Interface contacts:
Residue L31 in the second protein contacts residue L31 in the first protein (closest heavy-atom distance 3.6 Å).
Residue S54 in the second protein interacts with residue L31 in the first protein (closest heavy-atom distance 3.0 Å).
Residue D32 in the second protein contacts residue S58 in the first protein (closest heavy-atom distance 2.7 Å).
Residue V21 in the second protein contacts residue A65 in the first protein (closest heavy-atom distance 4.0 Å).
Residue L68 in the second protein interacts with residue V21 in the first protein (closest heavy-atom distance 4.1 Å).
Residue L38 in the second protein interacts with residue L38 in the first protein (closest heavy-atom distance 4.1 Å).
Residue L31 in the second protein is in contact with residue L57 in the first protein (closest heavy-atom distance 3.7 Å).
Residue R51 in the second protein is in contact with residue L38 in the first protein (closest heavy-atom distance 3.8 Å).
Residue L38 in the second protein is in contact with residue V47 in the first protein (closest heavy-atom distance 3.6 Å).
Residue L68 in the second protein contacts residue L24 in the first protein (closest heavy-atom distance 3.8 Å).
Residue V21 in the second protein is in contact with residue S69 in the first protein (closest heavy-atom distance 4.3 Å).
Residue S39 in the second protein interacts with residue R51 in the first protein (closest heavy-atom distance 3.2 Å).
Residue R51 in the second protein is in contact with residue T35 in the first protein (closest heavy-atom distance 3.9 Å).
Residue K62 in the second protein interacts with residue S28 in the first protein (closest heavy-atom distance 3.1 Å).
Residue V21 in the second protein interacts with residue L68 in the first protein (closest heavy-atom distance 4.1 Å).
Residue T35 in the second protein interacts with residue S54 in the first protein (closest heavy-atom distance 3.0 Å).
Residue S58 in the second protein contacts residue D32 in the first protein (closest heavy-atom distance 2.7 Å).
Residue L38 in the second protein contacts residue R51 in the first protein (closest heavy-atom distance 3.8 Å).
Residue L24 in the second protein contacts residue A65 in the first protein (closest heavy-atom distance 3.7 Å).
Residue L31 in the second protein contacts residue S58 in the first protein (closest heavy-atom distance 3.8 Å).
Residue N42 in the second protein contacts residue N42 in the first protein (closest heavy-atom distance 3.4 Å).
Residue L61 in the second protein contacts residue V27 in the first protein (closest heavy-atom distance 3.5 Å).
Residue T35 in the second protein interacts with residue H55 in the first protein (closest heavy-atom distance 3.6 Å).
Residue L31 in the second protein contacts residue L61 in the first protein (closest heavy-atom distance 4.1 Å).
Residue L24 in the second protein is in contact with residue R64 in the first protein (closest heavy-atom distance 3.8 Å).
Residue V47 in the second protein is in contact with residue V47 in the first protein (closest heavy-atom distance 3.6 Å).
Residue L31 in the second protein contacts residue S54 in the first protein (closest heavy-atom distance 3.0 Å).
Residue H55 in the second protein interacts with residue T35 in the first protein (closest heavy-atom distance 3.6 Å).
Residue L57 in the second protein contacts residue L31 in the first protein (closest heavy-atom distance 3.7 Å).
Residue K62 in the second protein interacts with residue D32 in the first protein (closest heavy-atom distance 3.6 Å).
Residue S58 in the second protein interacts with residue L31 in the first protein (closest heavy-atom distance 3.8 Å).
Residue S54 in the second protein contacts residue T35 in the first protein (closest heavy-atom distance 3.0 Å).
Residue I34 in the second protein contacts residue S54 in the first protein (closest heavy-atom distance 3.6 Å).
Residue S58 in the second protein interacts with residue S28 in the first protein (closest heavy-atom distance 3.4 Å).
Residue A65 in the second protein is in contact with residue L24 in the first protein (closest heavy-atom distance 3.7 Å).
Residue E20 in the second protein is in contact with residue L68 in the first protein (closest heavy-atom distance 3.3 Å).
Residue D32 in the second protein is in contact with residue K62 in the first protein (closest heavy-atom distance 3.6 Å).
Residue N42 in the second protein interacts with residue V47 in the first protein (closest heavy-atom distance 3.8 Å).
Residue L24 in the second protein interacts with residue L61 in the first protein (closest heavy-atom distance 4.0 Å).
Residue L68 in the second protein is in contact with residue E20 in the first protein (closest heavy-atom distance 3.3 Å).
Residue S28 in the second protein is in contact with residue S58 in the first protein (closest heavy-atom distance 3.4 Å).
Residue S44 in the second protein interacts with residue N42 in the first protein (closest heavy-atom distance 3.9 Å).
Residue L38 in the second protein is in contact with residue A50 in the first protein (closest heavy-atom distance 4.0 Å).
Residue L24 in the second protein interacts with residue L68 in the first protein (closest heavy-atom distance 3.8 Å).
Residue A65 in the second protein contacts residue V21 in the first protein (closest heavy-atom distance 4.0 Å).
Residue V27 in the second protein interacts with residue L61 in the first protein (closest heavy-atom distance 3.5 Å).
Residue E20 in the second protein is in contact with residue R64 in the first protein (closest heavy-atom distance 2.8 Å).
Residue L61 in the second protein contacts residue L31 in the first protein (closest heavy-atom distance 4.1 Å).
Residue A50 in the second protein interacts with residue L38 in the first protein (closest heavy-atom distance 4.0 Å).
Residue R64 in the second protein interacts with residue L24 in the first protein (closest heavy-atom distance 3.8 Å).
Residue R64 in the second protein contacts residue E20 in the first protein (closest heavy-atom distance 2.8 Å).
Residue N42 in the second protein is in contact with residue S44 in the first protein (closest heavy-atom distance 3.9 Å).
Residue V47 in the second protein is in contact with residue N42 in the first protein (closest heavy-atom distance 3.8 Å).
Residue V47 in the second protein interacts with residue L38 in the first protein (closest heavy-atom distance 3.6 Å).
Residue S28 in the second protein is in contact with residue K62 in the first protein (closest heavy-atom distance 3.1 Å).
Residue T35 in the second protein contacts residue R51 in the first protein (closest heavy-atom distance 3.9 Å).
Residue S54 in the second protein contacts residue I34 in the first protein (closest heavy-atom distance 3.6 Å).
Residue E20 in the second protein contacts residue E20 in the first protein (closest heavy-atom distance 3.5 Å).
Residue L61 in the second protein is in contact with residue L24 in the first protein (closest heavy-atom distance 4.0 Å).
Residue R51 in the second protein interacts with residue S39 in the first protein (closest heavy-atom distance 3.2 Å).

Sequence of the second protein:
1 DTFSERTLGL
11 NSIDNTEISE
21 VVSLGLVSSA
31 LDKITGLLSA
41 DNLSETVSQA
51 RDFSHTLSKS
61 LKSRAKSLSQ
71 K

Sequence of the first protein:
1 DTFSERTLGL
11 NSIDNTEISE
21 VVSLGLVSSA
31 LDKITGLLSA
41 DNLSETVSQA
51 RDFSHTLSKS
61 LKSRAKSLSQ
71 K

These two protein chains interact to form a complex.